Sequence of the second protein:
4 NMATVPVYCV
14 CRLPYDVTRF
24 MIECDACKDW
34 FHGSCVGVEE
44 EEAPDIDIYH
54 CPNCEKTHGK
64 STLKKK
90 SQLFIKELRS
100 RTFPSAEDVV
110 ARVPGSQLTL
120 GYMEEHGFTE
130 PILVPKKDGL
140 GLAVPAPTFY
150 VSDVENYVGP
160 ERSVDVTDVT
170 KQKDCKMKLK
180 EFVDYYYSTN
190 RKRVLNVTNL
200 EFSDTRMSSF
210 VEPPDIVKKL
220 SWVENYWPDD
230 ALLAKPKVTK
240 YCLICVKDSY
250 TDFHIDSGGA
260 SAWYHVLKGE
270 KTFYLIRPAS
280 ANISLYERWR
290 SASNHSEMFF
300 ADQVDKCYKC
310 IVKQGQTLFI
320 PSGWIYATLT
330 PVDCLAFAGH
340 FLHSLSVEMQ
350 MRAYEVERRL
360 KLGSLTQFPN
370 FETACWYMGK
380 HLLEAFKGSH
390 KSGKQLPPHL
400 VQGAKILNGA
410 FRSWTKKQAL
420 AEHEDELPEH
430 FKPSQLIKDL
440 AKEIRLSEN

Contacts between the two chains:
Residue T188 in the second protein is in contact with residue V3 in the first protein (closest heavy-atom distance 3.4 Å).
Residue I25 in the second protein contacts residue R2 in the first protein (closest heavy-atom distance 3.6 Å).
Residue V20 in the second protein is in contact with residue A6 in the first protein (closest heavy-atom distance 3.4 Å).
Residue M24 in the second protein contacts residue R2 in the first protein (closest heavy-atom distance 4.5 Å).
Residue M24 in the second protein contacts residue V3 in the first protein (closest heavy-atom distance 3.4 Å).
Residue E43 in the second protein interacts with residue A6 in the first protein (closest heavy-atom distance 4.0 Å).
Residue S187 in the second protein is in contact with residue V3 in the first protein (closest heavy-atom distance 3.9 Å).
Residue E26 in the second protein contacts residue R2 in the first protein (closest heavy-atom distance 3.0 Å).
Residue E154 in the second protein is in contact with residue R2 in the first protein (closest heavy-atom distance 2.5 Å).
Residue Y186 in the second protein interacts with residue V3 in the first protein (closest heavy-atom distance 2.4 Å).
Residue T21 in the second protein contacts residue Q7 in the first protein (closest heavy-atom distance 3.8 Å).
Residue K68 in the second protein is in contact with residue P1 in the first protein (closest heavy-atom distance 3.6 Å).
Residue R22 in the second protein is in contact with residue A6 in the first protein (closest heavy-atom distance 4.2 Å).
Residue D183 in the second protein contacts residue R2 in the first protein (closest heavy-atom distance 2.5 Å).
Residue A46 in the second protein is in contact with residue V3 in the first protein (closest heavy-atom distance 4.2 Å).
Residue D50 in the second protein contacts residue P1 in the first protein (closest heavy-atom distance 3.2 Å).
Residue I25 in the second protein interacts with residue P1 in the first protein (closest heavy-atom distance 4.0 Å).
Residue K179 in the second protein is in contact with residue R2 in the first protein (closest heavy-atom distance 3.8 Å).
Residue I49 in the second protein interacts with residue P1 in the first protein (closest heavy-atom distance 3.1 Å).
Residue F23 in the second protein interacts with residue A5 in the first protein (closest heavy-atom distance 4.6 Å).
Residue Y52 in the second protein is in contact with residue P1 in the first protein (closest heavy-atom distance 4.4 Å).
Residue Y186 in the second protein contacts residue R2 in the first protein (closest heavy-atom distance 3.3 Å).
Residue W33 in the second protein interacts with residue R2 in the first protein (closest heavy-atom distance 3.3 Å).
Residue T21 in the second protein contacts residue A6 in the first protein (closest heavy-atom distance 3.4 Å).
Residue I51 in the second protein is in contact with residue P1 in the first protein (closest heavy-atom distance 4.9 Å).
Residue A46 in the second protein is in contact with residue P1 in the first protein (closest heavy-atom distance 3.9 Å).
Residue V182 in the second protein interacts with residue R2 in the first protein (closest heavy-atom distance 3.3 Å).
Residue Y186 in the second protein is in contact with residue P1 in the first protein (closest heavy-atom distance 4.1 Å).
Residue F23 in the second protein is in contact with residue A6 in the first protein (closest heavy-atom distance 4.2 Å).
Residue I25 in the second protein contacts residue V3 in the first protein (closest heavy-atom distance 4.0 Å).
Residue V20 in the second protein is in contact with residue Q7 in the first protein (closest heavy-atom distance 3.4 Å).
Residue R22 in the second protein is in contact with residue A5 in the first protein (closest heavy-atom distance 4.2 Å).
Residue E43 in the second protein contacts residue A5 in the first protein (closest heavy-atom distance 3.5 Å).
Residue W33 in the second protein interacts with residue V3 in the first protein (closest heavy-atom distance 3.6 Å).
Residue F23 in the second protein interacts with residue V3 in the first protein (closest heavy-atom distance 3.9 Å).
Residue Y18 in the second protein interacts with residue A5 in the first protein (closest heavy-atom distance 3.9 Å).
Residue V20 in the second protein is in contact with residue A5 in the first protein (closest heavy-atom distance 3.7 Å).

Sequence of the first protein:
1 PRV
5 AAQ

These two protein chains interact to form a complex.